Residue-level contacts at the interface:
Residue Q155 in chain B contacts residue V5 in chain A (closest heavy-atom distance 3.2 Å).
Residue K66 in chain B contacts residue G4 in chain A (closest heavy-atom distance 3.5 Å).
Residue Y159 in chain B is in contact with residue C1 in chain A (closest heavy-atom distance 2.7 Å).
Residue Q155 in chain B interacts with residue N3 in chain A (closest heavy-atom distance 2.9 Å).
Residue K146 in chain B is in contact with residue V9 in chain A (closest heavy-atom distance 3.4 Å).
Residue T80 in chain B interacts with residue V9 in chain A (closest heavy-atom distance 3.9 Å).
Residue Y84 in chain B is in contact with residue V9 in chain A (closest heavy-atom distance 3.0 Å).
Residue E63 in chain B contacts residue C1 in chain A (closest heavy-atom distance 3.5 Å).
Residue L81 in chain B is in contact with residue V9 in chain A (closest heavy-atom distance 3.9 Å).
Residue V76 in chain B is in contact with residue T8 in chain A (closest heavy-atom distance 3.5 Å).
Residue Y159 in chain B is in contact with residue N3 in chain A (closest heavy-atom distance 3.6 Å).
Residue W167 in chain B contacts residue C1 in chain A (closest heavy-atom distance 3.5 Å).
Residue W147 in chain B contacts residue T8 in chain A (closest heavy-atom distance 2.9 Å).
Residue H151 in chain B interacts with residue W7 in chain A (closest heavy-atom distance 5.0 Å).
Residue R97 in chain B is in contact with residue W7 in chain A (closest heavy-atom distance 3.2 Å).
Residue H70 in chain B interacts with residue N3 in chain A (closest heavy-atom distance 3.2 Å).
Residue T163 in chain B is in contact with residue C1 in chain A (closest heavy-atom distance 3.9 Å).
Residue K66 in chain B contacts residue N3 in chain A (closest heavy-atom distance 3.7 Å).
Residue Y7 in chain B is in contact with residue C1 in chain A (closest heavy-atom distance 2.8 Å).
Residue Y171 in chain B contacts residue C1 in chain A (closest heavy-atom distance 2.8 Å).
Residue T80 in chain B is in contact with residue T8 in chain A (closest heavy-atom distance 4.9 Å).
Residue Q155 in chain B contacts residue W7 in chain A (closest heavy-atom distance 3.2 Å).
Residue Y116 in chain B interacts with residue V9 in chain A (closest heavy-atom distance 3.9 Å).
Residue M45 in chain B is in contact with residue I2 in chain A (closest heavy-atom distance 4.2 Å).
Residue T73 in chain B interacts with residue C6 in chain A (closest heavy-atom distance 2.8 Å).
Residue H70 in chain B interacts with residue V5 in chain A (closest heavy-atom distance 4.2 Å).
Residue M5 in chain B is in contact with residue C1 in chain A (closest heavy-atom distance 3.8 Å).
Residue T143 in chain B interacts with residue V9 in chain A (closest heavy-atom distance 2.7 Å).
Residue Y123 in chain B is in contact with residue V9 in chain A (closest heavy-atom distance 4.2 Å).
Residue Y59 in chain B contacts residue C1 in chain A (closest heavy-atom distance 4.2 Å).
Residue H70 in chain B interacts with residue I2 in chain A (closest heavy-atom distance 4.0 Å).
Residue D77 in chain B contacts residue W7 in chain A (closest heavy-atom distance 4.4 Å).
Residue T73 in chain B interacts with residue W7 in chain A (closest heavy-atom distance 3.5 Å).
Residue A69 in chain B contacts residue C6 in chain A (closest heavy-atom distance 4.5 Å).
Residue K66 in chain B contacts residue C1 in chain A (closest heavy-atom distance 3.4 Å).
Residue K146 in chain B contacts residue T8 in chain A (closest heavy-atom distance 3.0 Å).
Residue E63 in chain B contacts residue I2 in chain A (closest heavy-atom distance 2.9 Å).
Residue L156 in chain B contacts residue W7 in chain A (closest heavy-atom distance 4.2 Å).
Residue A150 in chain B contacts residue W7 in chain A (closest heavy-atom distance 4.0 Å).
Residue D77 in chain B interacts with residue V9 in chain A (closest heavy-atom distance 2.9 Å).
Residue F33 in chain B is in contact with residue C1 in chain A (closest heavy-atom distance 4.6 Å).
Residue L156 in chain B contacts residue N3 in chain A (closest heavy-atom distance 3.3 Å).
Residue V152 in chain B contacts residue W7 in chain A (closest heavy-atom distance 3.4 Å).
Residue T73 in chain B interacts with residue T8 in chain A (closest heavy-atom distance 3.6 Å).
Residue Y99 in chain B contacts residue I2 in chain A (closest heavy-atom distance 3.6 Å).
Residue Y159 in chain B is in contact with residue I2 in chain A (closest heavy-atom distance 3.8 Å).
Residue H74 in chain B contacts residue C6 in chain A (closest heavy-atom distance 4.7 Å).
Residue V67 in chain B interacts with residue I2 in chain A (closest heavy-atom distance 3.4 Å).
Residue K66 in chain B interacts with residue I2 in chain A (closest heavy-atom distance 2.8 Å).
Residue H70 in chain B interacts with residue C6 in chain A (closest heavy-atom distance 3.6 Å).
Residue Y99 in chain B is in contact with residue N3 in chain A (closest heavy-atom distance 3.0 Å).
Residue W147 in chain B is in contact with residue W7 in chain A (closest heavy-atom distance 3.5 Å).
Residue F9 in chain B is in contact with residue I2 in chain A (closest heavy-atom distance 4.6 Å).
Residue R97 in chain B contacts residue C6 in chain A (closest heavy-atom distance 3.5 Å).
Residue R65 in chain B contacts residue G4 in chain A (closest heavy-atom distance 5.0 Å).
Residue W147 in chain B interacts with residue V9 in chain A (closest heavy-atom distance 4.0 Å).
Residue D77 in chain B interacts with residue T8 in chain A (closest heavy-atom distance 2.4 Å).
Residue Y7 in chain B is in contact with residue I2 in chain A (closest heavy-atom distance 3.0 Å).

Sequence of chain A:
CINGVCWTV

This data describes a binding interaction between two proteins.

Sequence of chain B:
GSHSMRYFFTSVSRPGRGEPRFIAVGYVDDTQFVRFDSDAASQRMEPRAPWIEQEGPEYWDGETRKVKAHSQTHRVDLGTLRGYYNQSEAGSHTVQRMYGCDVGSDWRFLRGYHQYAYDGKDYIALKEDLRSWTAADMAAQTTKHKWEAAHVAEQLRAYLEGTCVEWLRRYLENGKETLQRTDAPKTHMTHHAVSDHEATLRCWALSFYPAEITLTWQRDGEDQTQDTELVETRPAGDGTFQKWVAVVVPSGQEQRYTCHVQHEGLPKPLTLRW